Sequence of the first protein:
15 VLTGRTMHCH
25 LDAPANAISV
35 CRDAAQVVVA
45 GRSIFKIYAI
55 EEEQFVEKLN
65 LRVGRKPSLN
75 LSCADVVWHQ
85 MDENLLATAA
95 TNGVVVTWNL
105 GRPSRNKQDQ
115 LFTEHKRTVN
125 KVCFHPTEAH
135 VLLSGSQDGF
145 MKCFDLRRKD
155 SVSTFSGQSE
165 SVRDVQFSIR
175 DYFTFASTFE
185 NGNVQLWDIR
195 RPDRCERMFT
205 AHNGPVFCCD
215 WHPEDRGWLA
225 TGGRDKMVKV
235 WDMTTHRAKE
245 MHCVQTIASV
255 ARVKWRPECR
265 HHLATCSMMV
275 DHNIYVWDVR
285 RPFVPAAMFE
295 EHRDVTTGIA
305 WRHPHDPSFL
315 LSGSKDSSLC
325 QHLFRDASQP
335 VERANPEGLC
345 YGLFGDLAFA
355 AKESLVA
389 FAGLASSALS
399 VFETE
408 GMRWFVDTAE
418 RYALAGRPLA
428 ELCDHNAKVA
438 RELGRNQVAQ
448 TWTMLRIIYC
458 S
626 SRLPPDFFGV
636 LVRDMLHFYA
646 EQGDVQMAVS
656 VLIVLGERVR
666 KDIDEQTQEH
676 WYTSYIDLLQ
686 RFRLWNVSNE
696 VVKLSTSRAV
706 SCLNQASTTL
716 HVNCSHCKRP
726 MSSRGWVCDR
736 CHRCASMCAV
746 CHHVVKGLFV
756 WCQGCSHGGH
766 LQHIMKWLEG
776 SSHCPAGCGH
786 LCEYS

Sequence of the second protein:
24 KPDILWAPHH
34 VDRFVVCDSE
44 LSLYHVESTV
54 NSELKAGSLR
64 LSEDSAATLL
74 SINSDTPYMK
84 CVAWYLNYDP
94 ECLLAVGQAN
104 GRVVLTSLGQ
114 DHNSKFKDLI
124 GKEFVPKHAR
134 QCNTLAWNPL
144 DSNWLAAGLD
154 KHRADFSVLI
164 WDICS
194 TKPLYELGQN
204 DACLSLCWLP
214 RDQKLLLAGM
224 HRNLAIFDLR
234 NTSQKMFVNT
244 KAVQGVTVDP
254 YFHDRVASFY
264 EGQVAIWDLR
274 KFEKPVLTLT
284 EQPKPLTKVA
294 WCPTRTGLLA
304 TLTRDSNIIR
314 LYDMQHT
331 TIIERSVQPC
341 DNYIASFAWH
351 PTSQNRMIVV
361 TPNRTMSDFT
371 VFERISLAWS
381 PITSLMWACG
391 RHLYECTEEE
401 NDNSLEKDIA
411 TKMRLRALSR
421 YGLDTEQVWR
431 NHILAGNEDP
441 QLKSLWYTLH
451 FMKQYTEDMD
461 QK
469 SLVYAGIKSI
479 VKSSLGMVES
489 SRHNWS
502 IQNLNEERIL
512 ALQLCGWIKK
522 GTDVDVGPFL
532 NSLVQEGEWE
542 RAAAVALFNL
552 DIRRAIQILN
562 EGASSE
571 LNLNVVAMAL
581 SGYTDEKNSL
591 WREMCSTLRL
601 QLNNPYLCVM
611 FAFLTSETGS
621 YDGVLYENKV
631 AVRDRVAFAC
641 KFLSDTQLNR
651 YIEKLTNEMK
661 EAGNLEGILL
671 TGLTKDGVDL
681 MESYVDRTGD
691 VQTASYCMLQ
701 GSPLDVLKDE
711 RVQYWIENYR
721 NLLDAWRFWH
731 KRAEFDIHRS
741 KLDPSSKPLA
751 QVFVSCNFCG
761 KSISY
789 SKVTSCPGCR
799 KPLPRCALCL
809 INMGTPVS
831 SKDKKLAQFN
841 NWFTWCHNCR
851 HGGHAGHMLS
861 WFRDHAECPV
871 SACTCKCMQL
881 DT

The following describes two proteins that form a bound complex.

Residue-level contacts at the interface:
Residue N848 in the second protein is in contact with residue S728 in the first protein (closest heavy-atom distance 2.9 Å).
Residue W845 in the second protein contacts residue V717 in the first protein (closest heavy-atom distance 3.5 Å).
Residue W842 in the second protein contacts residue C787 in the first protein (closest heavy-atom distance 3.3 Å).
Residue S860 in the second protein interacts with residue N691 in the first protein (closest heavy-atom distance 3.2 Å).
Residue S871 in the second protein is in contact with residue S706 in the first protein (closest heavy-atom distance 3.4 Å).
Residue S755 in the second protein contacts residue H716 in the first protein (closest heavy-atom distance 2.9 Å).
Residue W729 in the second protein is in contact with residue C746 in the first protein (closest heavy-atom distance 3.5 Å).
Residue Q751 in the second protein interacts with residue S720 in the first protein (closest heavy-atom distance 2.3 Å).
Residue R803 in the second protein interacts with residue A711 in the first protein (closest heavy-atom distance 3.3 Å).
Residue R732 in the second protein contacts residue V745 in the first protein (closest heavy-atom distance 2.8 Å).
Residue F839 in the second protein contacts residue E788 in the first protein (closest heavy-atom distance 2.8 Å).
Residue F753 in the second protein is in contact with residue S720 in the first protein (closest heavy-atom distance 3.5 Å).
Residue K834 in the second protein contacts residue S790 in the first protein (closest heavy-atom distance 2.6 Å).
Residue S740 in the second protein is in contact with residue G782 in the first protein (closest heavy-atom distance 3.2 Å).
Residue N757 in the second protein interacts with residue H716 in the first protein (closest heavy-atom distance 3.0 Å).
Residue R850 in the second protein interacts with residue V717 in the first protein (closest heavy-atom distance 3.5 Å).
Residue S871 in the second protein is in contact with residue Q710 in the first protein (closest heavy-atom distance 2.8 Å).
Residue H865 in the second protein is in contact with residue E695 in the first protein (closest heavy-atom distance 3.1 Å).
Residue V752 in the second protein is in contact with residue N718 in the first protein (closest heavy-atom distance 3.3 Å).
Residue K835 in the second protein contacts residue Y789 in the first protein (closest heavy-atom distance 3.4 Å).
Residue Q751 in the second protein interacts with residue M742 in the first protein (closest heavy-atom distance 2.7 Å).
Residue I763 in the second protein interacts with residue Q758 in the first protein (closest heavy-atom distance 3.2 Å).
Residue Q838 in the second protein is in contact with residue E788 in the first protein (closest heavy-atom distance 3.5 Å).
Residue V752 in the second protein contacts residue W756 in the first protein (closest heavy-atom distance 3.2 Å).
Residue V754 in the second protein interacts with residue H716 in the first protein (closest heavy-atom distance 3.4 Å).
Residue D881 in the second protein contacts residue G752 in the first protein (closest heavy-atom distance 2.4 Å).
Residue D833 in the second protein interacts with residue S790 in the first protein (closest heavy-atom distance 3.4 Å).
Residue W845 in the second protein interacts with residue L753 in the first protein (closest heavy-atom distance 3.5 Å).
Residue A837 in the second protein is in contact with residue E788 in the first protein (closest heavy-atom distance 3.2 Å).
Residue V752 in the second protein is in contact with residue A740 in the first protein (closest heavy-atom distance 3.4 Å).
Residue D881 in the second protein interacts with residue K751 in the first protein (closest heavy-atom distance 2.9 Å).
Residue A805 in the second protein contacts residue N709 in the first protein (closest heavy-atom distance 3.0 Å).
Residue W861 in the second protein is in contact with residue N694 in the first protein (closest heavy-atom distance 3.3 Å).
Residue S755 in the second protein contacts residue N718 in the first protein (closest heavy-atom distance 3.3 Å).
Residue F753 in the second protein interacts with residue N718 in the first protein (closest heavy-atom distance 2.9 Å).
Residue H847 in the second protein is in contact with residue G752 in the first protein (closest heavy-atom distance 2.7 Å).
Residue R803 in the second protein is in contact with residue T713 in the first protein (closest heavy-atom distance 3.5 Å).
Residue W845 in the second protein contacts residue F754 in the first protein (closest heavy-atom distance 2.9 Å).
Residue R732 in the second protein is in contact with residue H747 in the first protein (closest heavy-atom distance 3.1 Å).
Residue T844 in the second protein contacts residue F754 in the first protein (closest heavy-atom distance 3.3 Å).
Residue Q751 in the second protein interacts with residue G763 in the first protein (closest heavy-atom distance 3.0 Å).
Residue H847 in the second protein is in contact with residue K751 in the first protein (closest heavy-atom distance 3.2 Å).
Residue P869 in the second protein interacts with residue N709 in the first protein (closest heavy-atom distance 3.0 Å).
Residue C846 in the second protein contacts residue G752 in the first protein (closest heavy-atom distance 3.5 Å).
Residue S764 in the second protein contacts residue Q758 in the first protein (closest heavy-atom distance 3.1 Å).
Residue P869 in the second protein is in contact with residue N694 in the first protein (closest heavy-atom distance 3.1 Å).
Residue F753 in the second protein contacts residue V717 in the first protein (closest heavy-atom distance 3.4 Å).
Residue K835 in the second protein interacts with residue S790 in the first protein (closest heavy-atom distance 3.2 Å).
Residue V870 in the second protein is in contact with residue N709 in the first protein (closest heavy-atom distance 3.5 Å).
Residue D881 in the second protein contacts residue L753 in the first protein (closest heavy-atom distance 3.2 Å).
Residue R850 in the second protein contacts residue S727 in the first protein (closest heavy-atom distance 2.6 Å).
Residue R732 in the second protein is in contact with residue A744 in the first protein (closest heavy-atom distance 3.1 Å).
Residue R803 in the second protein contacts residue S712 in the first protein (closest heavy-atom distance 3.3 Å).
Residue R850 in the second protein contacts residue L715 in the first protein (closest heavy-atom distance 3.4 Å).
Residue F843 in the second protein is in contact with residue V755 in the first protein (closest heavy-atom distance 3.4 Å).
Residue S764 in the second protein is in contact with residue S761 in the first protein (closest heavy-atom distance 3.2 Å).
Residue H847 in the second protein contacts residue S741 in the first protein (closest heavy-atom distance 3.4 Å).
Residue T813 in the second protein contacts residue Q758 in the first protein (closest heavy-atom distance 3.2 Å).
Residue F843 in the second protein interacts with residue W756 in the first protein (closest heavy-atom distance 3.0 Å).
Residue Q751 in the second protein interacts with residue H762 in the first protein (closest heavy-atom distance 3.3 Å).